These two protein chains interact to form a complex.

Sequence of chain B:
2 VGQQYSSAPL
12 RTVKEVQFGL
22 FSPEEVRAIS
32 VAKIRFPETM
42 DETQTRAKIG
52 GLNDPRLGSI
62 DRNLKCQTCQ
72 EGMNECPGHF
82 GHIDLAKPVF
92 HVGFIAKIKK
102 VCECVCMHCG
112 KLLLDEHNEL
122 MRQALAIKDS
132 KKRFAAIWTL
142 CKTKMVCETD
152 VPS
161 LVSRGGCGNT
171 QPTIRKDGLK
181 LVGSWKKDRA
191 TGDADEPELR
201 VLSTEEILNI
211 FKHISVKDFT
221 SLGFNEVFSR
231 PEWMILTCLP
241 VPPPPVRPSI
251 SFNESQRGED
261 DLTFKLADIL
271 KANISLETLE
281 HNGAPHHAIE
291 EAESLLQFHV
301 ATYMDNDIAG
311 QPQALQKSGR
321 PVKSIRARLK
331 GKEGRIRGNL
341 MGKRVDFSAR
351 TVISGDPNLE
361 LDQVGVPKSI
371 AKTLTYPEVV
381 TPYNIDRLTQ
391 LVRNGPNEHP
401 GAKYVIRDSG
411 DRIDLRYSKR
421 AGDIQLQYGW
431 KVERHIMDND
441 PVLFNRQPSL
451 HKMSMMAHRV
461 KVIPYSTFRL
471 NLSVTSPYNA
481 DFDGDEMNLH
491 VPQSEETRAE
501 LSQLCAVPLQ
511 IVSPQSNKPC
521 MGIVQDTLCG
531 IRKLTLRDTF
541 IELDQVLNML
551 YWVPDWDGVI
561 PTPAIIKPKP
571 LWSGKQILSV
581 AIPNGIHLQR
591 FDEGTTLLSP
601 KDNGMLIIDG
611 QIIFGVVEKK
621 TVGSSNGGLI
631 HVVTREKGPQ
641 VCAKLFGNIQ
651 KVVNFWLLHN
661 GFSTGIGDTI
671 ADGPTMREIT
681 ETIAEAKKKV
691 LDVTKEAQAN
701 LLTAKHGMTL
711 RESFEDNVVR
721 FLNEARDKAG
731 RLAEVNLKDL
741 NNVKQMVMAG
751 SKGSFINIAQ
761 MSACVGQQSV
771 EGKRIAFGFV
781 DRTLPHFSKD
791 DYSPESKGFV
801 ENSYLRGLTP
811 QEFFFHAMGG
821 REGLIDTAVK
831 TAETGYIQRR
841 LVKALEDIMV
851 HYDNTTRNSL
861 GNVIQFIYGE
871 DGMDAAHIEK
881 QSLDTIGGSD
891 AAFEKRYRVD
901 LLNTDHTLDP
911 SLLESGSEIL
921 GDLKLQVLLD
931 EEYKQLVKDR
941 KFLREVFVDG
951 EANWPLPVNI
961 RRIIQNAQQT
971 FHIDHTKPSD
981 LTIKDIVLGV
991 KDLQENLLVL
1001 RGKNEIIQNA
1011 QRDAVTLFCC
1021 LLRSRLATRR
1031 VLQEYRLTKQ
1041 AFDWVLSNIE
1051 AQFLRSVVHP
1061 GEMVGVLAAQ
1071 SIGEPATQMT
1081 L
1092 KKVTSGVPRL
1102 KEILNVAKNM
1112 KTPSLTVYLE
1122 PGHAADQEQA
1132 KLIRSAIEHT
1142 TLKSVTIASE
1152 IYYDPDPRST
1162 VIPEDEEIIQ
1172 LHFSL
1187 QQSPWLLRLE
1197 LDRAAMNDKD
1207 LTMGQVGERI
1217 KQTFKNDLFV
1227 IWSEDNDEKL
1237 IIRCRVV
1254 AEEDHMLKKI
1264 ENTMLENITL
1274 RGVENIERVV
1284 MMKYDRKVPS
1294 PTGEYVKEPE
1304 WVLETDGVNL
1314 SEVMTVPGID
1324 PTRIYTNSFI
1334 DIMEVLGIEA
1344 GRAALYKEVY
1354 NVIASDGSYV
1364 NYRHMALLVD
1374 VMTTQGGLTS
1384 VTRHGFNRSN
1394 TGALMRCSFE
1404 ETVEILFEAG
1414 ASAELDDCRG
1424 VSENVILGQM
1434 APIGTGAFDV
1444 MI

Residue-level contacts at the interface:
Residue K66 in chain B contacts residue N17 in chain A (closest heavy-atom distance 3.1 Å).
Residue D268 in chain B is in contact with residue N91 in chain A (closest heavy-atom distance 4.2 Å).
Residue R257 in chain B is in contact with residue L86 in chain A (closest heavy-atom distance 4.4 Å).
Residue D414 in chain B is in contact with residue G49 in chain A (closest heavy-atom distance 3.6 Å).
Residue R416 in chain B is in contact with residue S39 in chain A (closest heavy-atom distance 4.4 Å).
Residue D411 in chain B interacts with residue V51 in chain A (closest heavy-atom distance 4.4 Å).
Residue Q313 in chain B interacts with residue T94 in chain A (closest heavy-atom distance 3.7 Å).
Residue R416 in chain B contacts residue F38 in chain A (closest heavy-atom distance 4.0 Å).
Residue I413 in chain B is in contact with residue G49 in chain A (closest heavy-atom distance 2.9 Å).
Residue P312 in chain B is in contact with residue G97 in chain A (closest heavy-atom distance 3.3 Å).
Residue R412 in chain B interacts with residue G49 in chain A (closest heavy-atom distance 3.1 Å).
Residue R257 in chain B interacts with residue D88 in chain A (closest heavy-atom distance 2.5 Å).
Residue K419 in chain B is in contact with residue C48 in chain A (closest heavy-atom distance 4.0 Å).
Residue Y417 in chain B is in contact with residue V44 in chain A (closest heavy-atom distance 3.8 Å).
Residue G310 in chain B contacts residue T101 in chain A (closest heavy-atom distance 4.2 Å).
Residue R257 in chain B interacts with residue S83 in chain A (closest heavy-atom distance 4.4 Å).
Residue R63 in chain B is in contact with residue I20 in chain A (closest heavy-atom distance 4.0 Å).
Residue F252 in chain B interacts with residue W63 in chain A (closest heavy-atom distance 3.5 Å).
Residue F252 in chain B is in contact with residue A82 in chain A (closest heavy-atom distance 4.2 Å).
Residue K66 in chain B is in contact with residue L18 in chain A (closest heavy-atom distance 2.8 Å).
Residue R416 in chain B interacts with residue R37 in chain A (closest heavy-atom distance 4.4 Å).
Residue D261 in chain B contacts residue E81 in chain A (closest heavy-atom distance 3.1 Å).
Residue Q311 in chain B interacts with residue F106 in chain A (closest heavy-atom distance 2.7 Å).
Residue Q311 in chain B interacts with residue D103 in chain A (closest heavy-atom distance 4.4 Å).
Residue F264 in chain B contacts residue N91 in chain A (closest heavy-atom distance 4.1 Å).
Residue Y417 in chain B interacts with residue R37 in chain A (closest heavy-atom distance 3.8 Å).
Residue D260 in chain B contacts residue E81 in chain A (closest heavy-atom distance 3.8 Å).
Residue Y404 in chain B interacts with residue E40 in chain A (closest heavy-atom distance 3.5 Å).
Residue Q313 in chain B interacts with residue R95 in chain A (closest heavy-atom distance 4.0 Å).
Residue E259 in chain B contacts residue S83 in chain A (closest heavy-atom distance 4.3 Å).
Residue S251 in chain B contacts residue E62 in chain A (closest heavy-atom distance 4.2 Å).
Residue Q256 in chain B contacts residue N84 in chain A (closest heavy-atom distance 4.0 Å).
Residue L65 in chain B is in contact with residue N19 in chain A (closest heavy-atom distance 2.3 Å).
Residue E259 in chain B is in contact with residue E81 in chain A (closest heavy-atom distance 2.8 Å).
Residue S251 in chain B contacts residue T59 in chain A (closest heavy-atom distance 4.0 Å).
Residue K271 in chain B interacts with residue N91 in chain A (closest heavy-atom distance 4.5 Å).
Residue Q256 in chain B is in contact with residue P85 in chain A (closest heavy-atom distance 2.8 Å).
Residue R412 in chain B contacts residue L50 in chain A (closest heavy-atom distance 3.1 Å).
Residue Q311 in chain B contacts residue T107 in chain A (closest heavy-atom distance 3.2 Å).
Residue P312 in chain B is in contact with residue I96 in chain A (closest heavy-atom distance 3.8 Å).
Residue R257 in chain B is in contact with residue P85 in chain A (closest heavy-atom distance 2.5 Å).
Residue R320 in chain B interacts with residue T65 in chain A (closest heavy-atom distance 3.8 Å).
Residue R416 in chain B contacts residue E40 in chain A (closest heavy-atom distance 4.1 Å).
Residue R412 in chain B is in contact with residue V51 in chain A (closest heavy-atom distance 3.7 Å).
Residue G258 in chain B is in contact with residue S83 in chain A (closest heavy-atom distance 3.5 Å).
Residue K419 in chain B is in contact with residue G49 in chain A (closest heavy-atom distance 4.3 Å).
Residue D268 in chain B interacts with residue L92 in chain A (closest heavy-atom distance 2.9 Å).
Residue S318 in chain B interacts with residue T65 in chain A (closest heavy-atom distance 3.8 Å).
Residue E259 in chain B is in contact with residue A82 in chain A (closest heavy-atom distance 3.7 Å).
Residue S318 in chain B contacts residue A82 in chain A (closest heavy-atom distance 4.4 Å).
Residue G319 in chain B contacts residue T65 in chain A (closest heavy-atom distance 4.5 Å).
Residue Q256 in chain B contacts residue L86 in chain A (closest heavy-atom distance 4.1 Å).
Residue Y404 in chain B interacts with residue G41 in chain A (closest heavy-atom distance 4.2 Å).
Residue S418 in chain B contacts residue G49 in chain A (closest heavy-atom distance 4.0 Å).
Residue A314 in chain B is in contact with residue T94 in chain A (closest heavy-atom distance 4.0 Å).
Residue F264 in chain B is in contact with residue N90 in chain A (closest heavy-atom distance 3.1 Å).
Residue S418 in chain B contacts residue A46 in chain A (closest heavy-atom distance 4.2 Å).
Residue L65 in chain B is in contact with residue I20 in chain A (closest heavy-atom distance 4.3 Å).
Residue P312 in chain B is in contact with residue K98 in chain A (closest heavy-atom distance 3.0 Å).
Residue S418 in chain B contacts residue C45 in chain A (closest heavy-atom distance 4.1 Å).

Sequence of chain A:
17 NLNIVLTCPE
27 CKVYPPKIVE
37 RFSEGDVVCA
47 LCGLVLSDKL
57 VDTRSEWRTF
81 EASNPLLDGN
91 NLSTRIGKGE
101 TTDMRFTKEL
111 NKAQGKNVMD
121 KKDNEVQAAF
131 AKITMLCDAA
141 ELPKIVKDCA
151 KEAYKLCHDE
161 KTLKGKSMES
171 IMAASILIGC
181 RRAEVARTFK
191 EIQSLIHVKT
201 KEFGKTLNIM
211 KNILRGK